These two protein chains interact to form a complex.

Sequence of protein 1:
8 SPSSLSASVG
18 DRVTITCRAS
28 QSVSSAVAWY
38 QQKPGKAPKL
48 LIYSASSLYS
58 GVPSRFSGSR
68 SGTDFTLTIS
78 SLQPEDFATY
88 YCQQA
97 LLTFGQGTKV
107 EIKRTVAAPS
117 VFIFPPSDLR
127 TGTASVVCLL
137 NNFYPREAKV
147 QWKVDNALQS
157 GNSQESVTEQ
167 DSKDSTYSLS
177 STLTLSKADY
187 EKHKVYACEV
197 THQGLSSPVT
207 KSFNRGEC

Residue-level contacts at the interface:
Residue T127 in protein 1 contacts residue V40 in protein 2 (closest heavy-atom distance 4.5 Å).
Residue R126 in protein 1 contacts residue E42 in protein 2 (closest heavy-atom distance 4.1 Å).
Residue R126 in protein 1 interacts with residue Y39 in protein 2 (closest heavy-atom distance 3.1 Å).
Residue R126 in protein 1 interacts with residue V40 in protein 2 (closest heavy-atom distance 4.0 Å).

Sequence of protein 2:
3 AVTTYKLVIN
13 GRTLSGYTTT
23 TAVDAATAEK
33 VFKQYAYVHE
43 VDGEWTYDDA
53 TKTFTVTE